These two protein chains interact to form a complex.

Residue-level contacts at the interface:
Residue W147 in protein 2 is in contact with residue T8 in protein 1 (closest heavy-atom distance 3.1 Å).
Residue K66 in protein 2 interacts with residue K1 in protein 1 (closest heavy-atom distance 3.5 Å).
Residue A152 in protein 2 is in contact with residue A7 in protein 1 (closest heavy-atom distance 5.0 Å).
Residue W73 in protein 2 is in contact with residue M9 in protein 1 (closest heavy-atom distance 3.7 Å).
Residue K66 in protein 2 is in contact with residue A4 in protein 1 (closest heavy-atom distance 4.4 Å).
Residue Y156 in protein 2 interacts with residue A7 in protein 1 (closest heavy-atom distance 4.7 Å).
Residue Y156 in protein 2 is in contact with residue A4 in protein 1 (closest heavy-atom distance 4.6 Å).
Residue F116 in protein 2 interacts with residue M9 in protein 1 (closest heavy-atom distance 3.2 Å).
Residue W147 in protein 2 is in contact with residue M9 in protein 1 (closest heavy-atom distance 3.7 Å).
Residue Y7 in protein 2 interacts with residue G2 in protein 1 (closest heavy-atom distance 3.4 Å).
Residue W73 in protein 2 is in contact with residue N5 in protein 1 (closest heavy-atom distance 3.2 Å).
Residue T143 in protein 2 is in contact with residue M9 in protein 1 (closest heavy-atom distance 2.7 Å).
Residue Q70 in protein 2 is in contact with residue N5 in protein 1 (closest heavy-atom distance 2.9 Å).
Residue N80 in protein 2 is in contact with residue M9 in protein 1 (closest heavy-atom distance 2.7 Å).
Residue Q70 in protein 2 contacts residue P3 in protein 1 (closest heavy-atom distance 3.5 Å).
Residue C164 in protein 2 is in contact with residue K1 in protein 1 (closest heavy-atom distance 5.0 Å).
Residue I124 in protein 2 is in contact with residue M9 in protein 1 (closest heavy-atom distance 4.5 Å).
Residue N80 in protein 2 interacts with residue T8 in protein 1 (closest heavy-atom distance 3.5 Å).
Residue S150 in protein 2 is in contact with residue A7 in protein 1 (closest heavy-atom distance 3.6 Å).
Residue S77 in protein 2 interacts with residue T8 in protein 1 (closest heavy-atom distance 3.4 Å).
Residue E63 in protein 2 interacts with residue G2 in protein 1 (closest heavy-atom distance 3.4 Å).
Residue Y159 in protein 2 interacts with residue K1 in protein 1 (closest heavy-atom distance 2.7 Å).
Residue Y171 in protein 2 is in contact with residue K1 in protein 1 (closest heavy-atom distance 2.9 Å).
Residue Y7 in protein 2 contacts residue K1 in protein 1 (closest heavy-atom distance 2.8 Å).
Residue L81 in protein 2 is in contact with residue M9 in protein 1 (closest heavy-atom distance 4.0 Å).
Residue Q70 in protein 2 interacts with residue A4 in protein 1 (closest heavy-atom distance 3.7 Å).
Residue K146 in protein 2 interacts with residue A7 in protein 1 (closest heavy-atom distance 4.7 Å).
Residue F116 in protein 2 interacts with residue N5 in protein 1 (closest heavy-atom distance 4.0 Å).
Residue R62 in protein 2 interacts with residue K1 in protein 1 (closest heavy-atom distance 3.6 Å).
Residue Y7 in protein 2 contacts residue P3 in protein 1 (closest heavy-atom distance 4.2 Å).
Residue M5 in protein 2 contacts residue K1 in protein 1 (closest heavy-atom distance 3.9 Å).
Residue W73 in protein 2 is in contact with residue F6 in protein 1 (closest heavy-atom distance 2.9 Å).
Residue Y156 in protein 2 contacts residue N5 in protein 1 (closest heavy-atom distance 3.5 Å).
Residue Y159 in protein 2 interacts with residue G2 in protein 1 (closest heavy-atom distance 3.4 Å).
Residue V76 in protein 2 contacts residue T8 in protein 1 (closest heavy-atom distance 4.0 Å).
Residue K146 in protein 2 is in contact with residue M9 in protein 1 (closest heavy-atom distance 4.4 Å).
Residue K66 in protein 2 is in contact with residue G2 in protein 1 (closest heavy-atom distance 2.7 Å).
Residue H155 in protein 2 contacts residue F6 in protein 1 (closest heavy-atom distance 3.4 Å).
Residue F33 in protein 2 contacts residue K1 in protein 1 (closest heavy-atom distance 4.9 Å).
Residue E163 in protein 2 interacts with residue K1 in protein 1 (closest heavy-atom distance 3.2 Å).
Residue Y159 in protein 2 interacts with residue P3 in protein 1 (closest heavy-atom distance 3.3 Å).
Residue W73 in protein 2 interacts with residue T8 in protein 1 (closest heavy-atom distance 3.5 Å).
Residue L95 in protein 2 is in contact with residue M9 in protein 1 (closest heavy-atom distance 3.9 Å).
Residue S99 in protein 2 is in contact with residue P3 in protein 1 (closest heavy-atom distance 3.6 Å).
Residue Q97 in protein 2 contacts residue N5 in protein 1 (closest heavy-atom distance 3.0 Å).
Residue S77 in protein 2 interacts with residue M9 in protein 1 (closest heavy-atom distance 2.8 Å).
Residue Y84 in protein 2 contacts residue M9 in protein 1 (closest heavy-atom distance 2.5 Å).
Residue K66 in protein 2 contacts residue P3 in protein 1 (closest heavy-atom distance 4.1 Å).
Residue A152 in protein 2 is in contact with residue F6 in protein 1 (closest heavy-atom distance 4.5 Å).
Residue Q97 in protein 2 interacts with residue P3 in protein 1 (closest heavy-atom distance 3.8 Å).
Residue F74 in protein 2 contacts residue N5 in protein 1 (closest heavy-atom distance 4.0 Å).
Residue W73 in protein 2 is in contact with residue A7 in protein 1 (closest heavy-atom distance 3.3 Å).
Residue Y123 in protein 2 interacts with residue M9 in protein 1 (closest heavy-atom distance 3.9 Å).
Residue W167 in protein 2 interacts with residue K1 in protein 1 (closest heavy-atom distance 3.4 Å).
Residue T143 in protein 2 interacts with residue T8 in protein 1 (closest heavy-atom distance 5.0 Å).
Residue Y59 in protein 2 is in contact with residue K1 in protein 1 (closest heavy-atom distance 4.4 Å).
Residue E63 in protein 2 interacts with residue K1 in protein 1 (closest heavy-atom distance 3.0 Å).
Residue Y156 in protein 2 contacts residue F6 in protein 1 (closest heavy-atom distance 3.1 Å).
Residue E9 in protein 2 is in contact with residue P3 in protein 1 (closest heavy-atom distance 3.6 Å).
Residue W147 in protein 2 interacts with residue A7 in protein 1 (closest heavy-atom distance 3.2 Å).

Sequence of protein 2:
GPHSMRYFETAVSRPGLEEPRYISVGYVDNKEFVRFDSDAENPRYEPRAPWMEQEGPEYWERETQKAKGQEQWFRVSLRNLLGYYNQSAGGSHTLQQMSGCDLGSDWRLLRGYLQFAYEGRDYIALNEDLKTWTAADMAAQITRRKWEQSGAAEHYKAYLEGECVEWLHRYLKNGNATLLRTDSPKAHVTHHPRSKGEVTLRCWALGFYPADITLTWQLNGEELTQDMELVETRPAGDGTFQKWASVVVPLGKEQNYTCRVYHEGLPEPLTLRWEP

Sequence of protein 1:
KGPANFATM